Interface contacts:
Residue G169 in protein 2 interacts with residue G65 in protein 1 (closest heavy-atom distance 3.9 Å).
Residue A132 in protein 2 contacts residue F30 in protein 1 (closest heavy-atom distance 3.8 Å).
Residue V182 in protein 2 is in contact with residue L76 in protein 1 (closest heavy-atom distance 3.9 Å).
Residue K188 in protein 2 contacts residue D84 in protein 1 (closest heavy-atom distance 3.2 Å).
Residue K188 in protein 2 is in contact with residue I87 in protein 1 (closest heavy-atom distance 3.9 Å).
Residue Q174 in protein 2 is in contact with residue E66 in protein 1 (closest heavy-atom distance 2.8 Å).
Residue W196 in protein 2 is in contact with residue A93 in protein 1 (closest heavy-atom distance 3.9 Å).
Residue N198 in protein 2 interacts with residue M94 in protein 1 (closest heavy-atom distance 3.3 Å).
Residue P103 in protein 2 is in contact with residue N13 in protein 1 (closest heavy-atom distance 3.6 Å).
Residue K188 in protein 2 contacts residue L80 in protein 1 (closest heavy-atom distance 3.8 Å).
Residue E220 in protein 2 interacts with residue Y123 in protein 1 (closest heavy-atom distance 3.1 Å).
Residue K141 in protein 2 interacts with residue I48 in protein 1 (closest heavy-atom distance 3.7 Å).
Residue L128 in protein 2 interacts with residue P23 in protein 1 (closest heavy-atom distance 3.9 Å).
Residue G169 in protein 2 is in contact with residue E66 in protein 1 (closest heavy-atom distance 3.7 Å).
Residue Y142 in protein 2 contacts residue V47 in protein 1 (closest heavy-atom distance 3.6 Å).
Residue F209 in protein 2 contacts residue F108 in protein 1 (closest heavy-atom distance 4.1 Å).
Residue E139 in protein 2 contacts residue K86 in protein 1 (closest heavy-atom distance 3.1 Å).
Residue S131 in protein 2 contacts residue F30 in protein 1 (closest heavy-atom distance 3.9 Å).
Residue H145 in protein 2 interacts with residue I51 in protein 1 (closest heavy-atom distance 3.7 Å).
Residue L125 in protein 2 contacts residue P23 in protein 1 (closest heavy-atom distance 3.7 Å).
Residue T181 in protein 2 interacts with residue Q73 in protein 1 (closest heavy-atom distance 3.4 Å).
Residue L125 in protein 2 is in contact with residue V22 in protein 1 (closest heavy-atom distance 3.8 Å).
Residue L104 in protein 2 interacts with residue L12 in protein 1 (closest heavy-atom distance 4.1 Å).
Residue R205 in protein 2 contacts residue D105 in protein 1 (closest heavy-atom distance 3.1 Å).
Residue V199 in protein 2 contacts residue M94 in protein 1 (closest heavy-atom distance 3.9 Å).
Residue V213 in protein 2 interacts with residue V111 in protein 1 (closest heavy-atom distance 4.0 Å).
Residue Y142 in protein 2 is in contact with residue I79 in protein 1 (closest heavy-atom distance 3.8 Å).
Residue V213 in protein 2 is in contact with residue F108 in protein 1 (closest heavy-atom distance 3.8 Å).
Residue E177 in protein 2 interacts with residue Q73 in protein 1 (closest heavy-atom distance 4.0 Å).
Residue G219 in protein 2 contacts residue L119 in protein 1 (closest heavy-atom distance 3.9 Å).
Residue Y142 in protein 2 contacts residue R44 in protein 1 (closest heavy-atom distance 3.5 Å).
Residue W196 in protein 2 interacts with residue L33 in protein 1 (closest heavy-atom distance 3.2 Å).
Residue K188 in protein 2 contacts residue S83 in protein 1 (closest heavy-atom distance 3.9 Å).
Residue D202 in protein 2 is in contact with residue I101 in protein 1 (closest heavy-atom distance 3.9 Å).
Residue Y216 in protein 2 contacts residue E112 in protein 1 (closest heavy-atom distance 3.2 Å).
Residue E139 in protein 2 interacts with residue R44 in protein 1 (closest heavy-atom distance 3.2 Å).
Residue L146 in protein 2 contacts residue I51 in protein 1 (closest heavy-atom distance 3.8 Å).
Residue L104 in protein 2 contacts residue N13 in protein 1 (closest heavy-atom distance 3.4 Å).
Residue T181 in protein 2 is in contact with residue K77 in protein 1 (closest heavy-atom distance 3.3 Å).
Residue I170 in protein 2 interacts with residue G65 in protein 1 (closest heavy-atom distance 3.2 Å).
Residue C195 in protein 2 contacts residue A90 in protein 1 (closest heavy-atom distance 3.8 Å).
Residue F192 in protein 2 contacts residue K86 in protein 1 (closest heavy-atom distance 3.8 Å).
Residue T181 in protein 2 is in contact with residue L76 in protein 1 (closest heavy-atom distance 3.9 Å).
Residue F192 in protein 2 is in contact with residue A90 in protein 1 (closest heavy-atom distance 3.9 Å).
Residue W196 in protein 2 interacts with residue F30 in protein 1 (closest heavy-atom distance 3.6 Å).
Residue L178 in protein 2 contacts residue Q73 in protein 1 (closest heavy-atom distance 3.4 Å).
Residue W196 in protein 2 is in contact with residue A90 in protein 1 (closest heavy-atom distance 4.0 Å).
Residue I119 in protein 2 contacts residue V20 in protein 1 (closest heavy-atom distance 3.9 Å).
Residue Y216 in protein 2 contacts residue L119 in protein 1 (closest heavy-atom distance 2.8 Å).
Residue Q148 in protein 2 is in contact with residue L55 in protein 1 (closest heavy-atom distance 3.7 Å).
Residue I170 in protein 2 interacts with residue E66 in protein 1 (closest heavy-atom distance 3.7 Å).
Residue V167 in protein 2 interacts with residue N57 in protein 1 (closest heavy-atom distance 2.8 Å).
Residue L149 in protein 2 interacts with residue L55 in protein 1 (closest heavy-atom distance 4.0 Å).
Residue Q174 in protein 2 contacts residue E70 in protein 1 (closest heavy-atom distance 3.6 Å).
Residue P107 in protein 2 contacts residue F9 in protein 1 (closest heavy-atom distance 3.6 Å).
Residue D202 in protein 2 is in contact with residue I97 in protein 1 (closest heavy-atom distance 3.9 Å).
Residue L128 in protein 2 contacts residue V26 in protein 1 (closest heavy-atom distance 3.6 Å).
Residue L128 in protein 2 interacts with residue F30 in protein 1 (closest heavy-atom distance 3.2 Å).
Residue A138 in protein 2 interacts with residue R44 in protein 1 (closest heavy-atom distance 3.7 Å).
Residue Y216 in protein 2 contacts residue R120 in protein 1 (closest heavy-atom distance 3.5 Å).

Sequence of protein 1:
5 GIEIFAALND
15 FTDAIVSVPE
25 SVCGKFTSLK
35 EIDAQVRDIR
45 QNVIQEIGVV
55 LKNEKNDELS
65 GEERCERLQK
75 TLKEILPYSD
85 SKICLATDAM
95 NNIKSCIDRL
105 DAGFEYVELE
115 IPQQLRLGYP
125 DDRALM

Sequence of protein 2:
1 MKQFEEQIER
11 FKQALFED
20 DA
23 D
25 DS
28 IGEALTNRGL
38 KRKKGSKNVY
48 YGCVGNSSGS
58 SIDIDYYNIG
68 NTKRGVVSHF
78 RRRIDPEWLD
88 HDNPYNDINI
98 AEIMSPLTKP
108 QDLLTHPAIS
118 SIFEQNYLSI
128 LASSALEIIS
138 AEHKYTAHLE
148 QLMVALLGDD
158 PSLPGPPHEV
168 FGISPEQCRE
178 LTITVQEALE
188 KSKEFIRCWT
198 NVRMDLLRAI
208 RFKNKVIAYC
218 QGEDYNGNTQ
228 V

These two protein chains interact to form a complex.